The following describes two proteins that form a bound complex.

Sequence of the second protein:
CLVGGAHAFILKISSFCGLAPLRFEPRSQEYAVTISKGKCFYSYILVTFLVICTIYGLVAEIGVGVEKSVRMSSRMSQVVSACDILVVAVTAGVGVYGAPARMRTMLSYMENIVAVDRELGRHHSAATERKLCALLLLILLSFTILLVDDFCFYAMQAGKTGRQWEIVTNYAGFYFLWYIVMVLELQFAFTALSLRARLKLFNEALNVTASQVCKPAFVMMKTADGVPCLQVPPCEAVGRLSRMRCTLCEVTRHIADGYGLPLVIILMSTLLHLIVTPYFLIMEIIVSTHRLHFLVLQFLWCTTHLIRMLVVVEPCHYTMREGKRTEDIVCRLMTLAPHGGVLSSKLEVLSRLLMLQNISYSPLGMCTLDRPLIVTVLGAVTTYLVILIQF

Interface contacts:
Residue L451 in the second protein interacts with residue V425 in the first protein (closest heavy-atom distance 4.5 Å).
Residue G460 in the second protein is in contact with residue P467 in the first protein (closest heavy-atom distance 3.2 Å).
Residue I482 in the second protein contacts residue Q485 in the first protein (closest heavy-atom distance 4.7 Å).
Residue G460 in the second protein is in contact with residue H412 in the first protein (closest heavy-atom distance 4.1 Å).
Residue Y479 in the second protein contacts residue V481 in the first protein (closest heavy-atom distance 4.0 Å).
Residue R447 in the second protein is in contact with residue S446 in the first protein (closest heavy-atom distance 3.5 Å).
Residue R447 in the second protein is in contact with residue L442 in the first protein (closest heavy-atom distance 5.0 Å).
Residue S337 in the second protein contacts residue T430 in the first protein (closest heavy-atom distance 4.2 Å).
Residue S440 in the second protein contacts residue H434 in the first protein (closest heavy-atom distance 3.0 Å).
Residue F486 in the second protein contacts residue F486 in the first protein (closest heavy-atom distance 3.1 Å).
Residue C341 in the second protein is in contact with residue T430 in the first protein (closest heavy-atom distance 3.9 Å).
Residue C341 in the second protein interacts with residue R427 in the first protein (closest heavy-atom distance 4.2 Å).
Residue R447 in the second protein contacts residue M429 in the first protein (closest heavy-atom distance 3.6 Å).
Residue Y374 in the second protein interacts with residue Q485 in the first protein (closest heavy-atom distance 4.3 Å).
Residue R348 in the second protein is in contact with residue D423 in the first protein (closest heavy-atom distance 3.6 Å).
Residue L448 in the second protein contacts residue C426 in the first protein (closest heavy-atom distance 3.4 Å).
Residue Y479 in the second protein is in contact with residue T478 in the first protein (closest heavy-atom distance 3.8 Å).
Residue L451 in the second protein is in contact with residue E422 in the first protein (closest heavy-atom distance 3.5 Å).
Residue V444 in the second protein contacts residue M429 in the first protein (closest heavy-atom distance 3.9 Å).
Residue V444 in the second protein contacts residue T430 in the first protein (closest heavy-atom distance 4.6 Å).
Residue I482 in the second protein contacts residue T478 in the first protein (closest heavy-atom distance 4.8 Å).
Residue L448 in the second protein is in contact with residue M429 in the first protein (closest heavy-atom distance 3.7 Å).
Residue M450 in the second protein contacts residue M450 in the first protein (closest heavy-atom distance 3.7 Å).
Residue M461 in the second protein is in contact with residue I469 in the first protein (closest heavy-atom distance 4.6 Å).
Residue L451 in the second protein is in contact with residue M450 in the first protein (closest heavy-atom distance 3.9 Å).
Residue R132 in the second protein contacts residue I380 in the first protein (closest heavy-atom distance 3.9 Å).
Residue R447 in the second protein contacts residue S439 in the first protein (closest heavy-atom distance 4.8 Å).
Residue V437 in the second protein is in contact with residue H434 in the first protein (closest heavy-atom distance 4.2 Å).
Residue K441 in the second protein interacts with residue H434 in the first protein (closest heavy-atom distance 5.0 Å).
Residue M461 in the second protein interacts with residue V470 in the first protein (closest heavy-atom distance 3.8 Å).
Residue L451 in the second protein is in contact with residue M429 in the first protein (closest heavy-atom distance 3.8 Å).
Residue Q452 in the second protein interacts with residue E422 in the first protein (closest heavy-atom distance 4.4 Å).
Residue R338 in the second protein is in contact with residue T430 in the first protein (closest heavy-atom distance 3.5 Å).
Residue F486 in the second protein contacts residue Q485 in the first protein (closest heavy-atom distance 3.4 Å).
Residue Y479 in the second protein interacts with residue G474 in the first protein (closest heavy-atom distance 3.8 Å).
Residue G436 in the second protein is in contact with residue H434 in the first protein (closest heavy-atom distance 4.8 Å).
Residue I482 in the second protein contacts residue I482 in the first protein (closest heavy-atom distance 3.9 Å).
Residue F486 in the second protein contacts residue I482 in the first protein (closest heavy-atom distance 5.0 Å).
Residue M461 in the second protein interacts with residue R466 in the first protein (closest heavy-atom distance 3.5 Å).
Residue Y479 in the second protein interacts with residue T477 in the first protein (closest heavy-atom distance 3.0 Å).
Residue L459 in the second protein interacts with residue H412 in the first protein (closest heavy-atom distance 4.1 Å).
Residue L451 in the second protein contacts residue L449 in the first protein (closest heavy-atom distance 4.0 Å).
Residue R338 in the second protein interacts with residue L431 in the first protein (closest heavy-atom distance 4.2 Å).
Residue L483 in the second protein interacts with residue V481 in the first protein (closest heavy-atom distance 3.9 Å).
Residue L451 in the second protein is in contact with residue C426 in the first protein (closest heavy-atom distance 3.4 Å).
Residue L459 in the second protein contacts residue R466 in the first protein (closest heavy-atom distance 2.9 Å).
Residue I482 in the second protein interacts with residue V481 in the first protein (closest heavy-atom distance 3.9 Å).
Residue L483 in the second protein contacts residue Q485 in the first protein (closest heavy-atom distance 3.6 Å).
Residue R348 in the second protein is in contact with residue K419 in the first protein (closest heavy-atom distance 4.9 Å).
Residue Q452 in the second protein interacts with residue C426 in the first protein (closest heavy-atom distance 3.6 Å).
Residue L451 in the second protein contacts residue S446 in the first protein (closest heavy-atom distance 4.0 Å).
Residue R132 in the second protein is in contact with residue I381 in the first protein (closest heavy-atom distance 4.5 Å).
Residue M461 in the second protein contacts residue P467 in the first protein (closest heavy-atom distance 3.7 Å).
Residue R447 in the second protein contacts residue C426 in the first protein (closest heavy-atom distance 4.8 Å).
Residue G460 in the second protein contacts residue R466 in the first protein (closest heavy-atom distance 4.2 Å).
Residue Q452 in the second protein interacts with residue D423 in the first protein (closest heavy-atom distance 3.0 Å).
Residue C341 in the second protein contacts residue C426 in the first protein (closest heavy-atom distance 4.2 Å).
Residue G460 in the second protein is in contact with residue D465 in the first protein (closest heavy-atom distance 4.9 Å).
Residue L448 in the second protein is in contact with residue T430 in the first protein (closest heavy-atom distance 3.9 Å).
Residue R447 in the second protein interacts with residue E443 in the first protein (closest heavy-atom distance 3.7 Å).

Sequence of the first protein:
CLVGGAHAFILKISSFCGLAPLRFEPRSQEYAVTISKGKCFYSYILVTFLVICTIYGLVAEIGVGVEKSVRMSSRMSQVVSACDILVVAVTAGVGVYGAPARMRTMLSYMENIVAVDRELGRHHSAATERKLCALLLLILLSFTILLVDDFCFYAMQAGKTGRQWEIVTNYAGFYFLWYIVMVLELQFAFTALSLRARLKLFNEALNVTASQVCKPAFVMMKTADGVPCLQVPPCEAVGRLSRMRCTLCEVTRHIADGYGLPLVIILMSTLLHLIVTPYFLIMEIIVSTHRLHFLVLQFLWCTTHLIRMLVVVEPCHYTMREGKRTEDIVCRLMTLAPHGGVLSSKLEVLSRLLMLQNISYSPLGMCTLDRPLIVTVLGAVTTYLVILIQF